Sequence of the first protein:
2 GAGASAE

Sequence of the second protein:
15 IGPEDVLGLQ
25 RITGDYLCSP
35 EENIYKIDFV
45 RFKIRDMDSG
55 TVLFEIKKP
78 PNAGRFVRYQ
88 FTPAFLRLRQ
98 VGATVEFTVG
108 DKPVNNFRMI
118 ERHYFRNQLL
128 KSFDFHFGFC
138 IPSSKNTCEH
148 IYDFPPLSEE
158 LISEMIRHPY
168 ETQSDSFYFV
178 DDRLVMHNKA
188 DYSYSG

This data describes a binding interaction between two proteins.

Contacts between the two chains:
Residue K62 in the second protein is in contact with residue E8 in the first protein (closest heavy-atom distance 4.8 Å).
Residue F46 in the second protein is in contact with residue G4 in the first protein (closest heavy-atom distance 3.6 Å).
Residue F46 in the second protein interacts with residue A7 in the first protein (closest heavy-atom distance 3.9 Å).
Residue N185 in the second protein interacts with residue A5 in the first protein (closest heavy-atom distance 4.1 Å).
Residue F43 in the second protein interacts with residue S6 in the first protein (closest heavy-atom distance 3.3 Å).
Residue E118 in the second protein contacts residue A3 in the first protein (closest heavy-atom distance 4.7 Å).
Residue N185 in the second protein contacts residue G2 in the first protein (closest heavy-atom distance 3.0 Å).
Residue R45 in the second protein interacts with residue A7 in the first protein (closest heavy-atom distance 3.9 Å).
Residue N185 in the second protein interacts with residue S6 in the first protein (closest heavy-atom distance 4.4 Å).
Residue F43 in the second protein is in contact with residue A3 in the first protein (closest heavy-atom distance 3.7 Å).
Residue A187 in the second protein contacts residue G2 in the first protein (closest heavy-atom distance 4.7 Å).
Residue Y189 in the second protein contacts residue G2 in the first protein (closest heavy-atom distance 4.8 Å).
Residue D42 in the second protein interacts with residue S6 in the first protein (closest heavy-atom distance 3.4 Å).
Residue F58 in the second protein contacts residue G4 in the first protein (closest heavy-atom distance 4.6 Å).
Residue R82 in the second protein interacts with residue A5 in the first protein (closest heavy-atom distance 3.5 Å).
Residue V44 in the second protein contacts residue A7 in the first protein (closest heavy-atom distance 4.0 Å).
Residue G81 in the second protein interacts with residue S6 in the first protein (closest heavy-atom distance 3.8 Å).
Residue Y86 in the second protein interacts with residue A3 in the first protein (closest heavy-atom distance 4.9 Å).
Residue F83 in the second protein contacts residue A5 in the first protein (closest heavy-atom distance 3.7 Å).
Residue V102 in the second protein contacts residue A3 in the first protein (closest heavy-atom distance 3.9 Å).
Residue S173 in the second protein is in contact with residue G2 in the first protein (closest heavy-atom distance 3.0 Å).
Residue K61 in the second protein contacts residue A7 in the first protein (closest heavy-atom distance 3.5 Å).
Residue I60 in the second protein contacts residue E8 in the first protein (closest heavy-atom distance 2.9 Å).
Residue V84 in the second protein contacts residue G2 in the first protein (closest heavy-atom distance 4.3 Å).
Residue Y175 in the second protein is in contact with residue A3 in the first protein (closest heavy-atom distance 3.0 Å).
Residue G81 in the second protein contacts residue A5 in the first protein (closest heavy-atom distance 3.4 Å).
Residue M183 in the second protein contacts residue S6 in the first protein (closest heavy-atom distance 4.9 Å).
Residue I60 in the second protein contacts residue G4 in the first protein (closest heavy-atom distance 4.0 Å).
Residue S173 in the second protein interacts with residue A3 in the first protein (closest heavy-atom distance 4.7 Å).
Residue V84 in the second protein interacts with residue G4 in the first protein (closest heavy-atom distance 4.1 Å).
Residue F46 in the second protein contacts residue A3 in the first protein (closest heavy-atom distance 3.5 Å).
Residue E118 in the second protein is in contact with residue G2 in the first protein (closest heavy-atom distance 3.0 Å).
Residue K62 in the second protein is in contact with residue A7 in the first protein (closest heavy-atom distance 3.1 Å).
Residue I60 in the second protein is in contact with residue A7 in the first protein (closest heavy-atom distance 3.4 Å).
Residue Y175 in the second protein contacts residue G2 in the first protein (closest heavy-atom distance 3.5 Å).
Residue V84 in the second protein contacts residue A5 in the first protein (closest heavy-atom distance 3.7 Å).
Residue Y86 in the second protein is in contact with residue G4 in the first protein (closest heavy-atom distance 3.3 Å).
Residue K186 in the second protein interacts with residue A5 in the first protein (closest heavy-atom distance 4.8 Å).
Residue S171 in the second protein interacts with residue G2 in the first protein (closest heavy-atom distance 4.8 Å).
Residue K186 in the second protein interacts with residue G2 in the first protein (closest heavy-atom distance 4.8 Å).
Residue N185 in the second protein is in contact with residue A3 in the first protein (closest heavy-atom distance 4.2 Å).
Residue F43 in the second protein is in contact with residue A7 in the first protein (closest heavy-atom distance 3.2 Å).
Residue K62 in the second protein interacts with residue S6 in the first protein (closest heavy-atom distance 3.1 Å).
Residue Y86 in the second protein is in contact with residue A5 in the first protein (closest heavy-atom distance 4.8 Å).
Residue Y86 in the second protein is in contact with residue G2 in the first protein (closest heavy-atom distance 4.8 Å).